Residue-level contacts at the interface:
Residue I255 in protein 2 is in contact with residue G8 in protein 1 (closest heavy-atom distance 3.1 Å).
Residue A252 in protein 2 is in contact with residue G8 in protein 1 (closest heavy-atom distance 3.6 Å).
Residue A252 in protein 2 interacts with residue K7 in protein 1 (closest heavy-atom distance 4.4 Å).
Residue P253 in protein 2 is in contact with residue Y13 in protein 1 (closest heavy-atom distance 3.4 Å).
Residue P234 in protein 2 interacts with residue Y13 in protein 1 (closest heavy-atom distance 3.7 Å).
Residue L47 in protein 2 interacts with residue I10 in protein 1 (closest heavy-atom distance 4.1 Å).
Residue V45 in protein 2 contacts residue I10 in protein 1 (closest heavy-atom distance 3.2 Å).
Residue A252 in protein 2 is in contact with residue Y13 in protein 1 (closest heavy-atom distance 4.2 Å).
Residue L126 in protein 2 interacts with residue L14 in protein 1 (closest heavy-atom distance 3.8 Å).
Residue V45 in protein 2 contacts residue G8 in protein 1 (closest heavy-atom distance 3.6 Å).
Residue H44 in protein 2 is in contact with residue G8 in protein 1 (closest heavy-atom distance 4.6 Å).
Residue I255 in protein 2 interacts with residue K7 in protein 1 (closest heavy-atom distance 4.0 Å).
Residue G127 in protein 2 contacts residue L14 in protein 1 (closest heavy-atom distance 3.2 Å).
Residue P129 in protein 2 is in contact with residue L14 in protein 1 (closest heavy-atom distance 4.5 Å).
Residue G127 in protein 2 is in contact with residue M15 in protein 1 (closest heavy-atom distance 3.1 Å).
Residue P129 in protein 2 is in contact with residue Y13 in protein 1 (closest heavy-atom distance 3.2 Å).
Residue L251 in protein 2 is in contact with residue I10 in protein 1 (closest heavy-atom distance 4.3 Å).
Residue V233 in protein 2 is in contact with residue Y13 in protein 1 (closest heavy-atom distance 4.2 Å).
Residue S46 in protein 2 interacts with residue I10 in protein 1 (closest heavy-atom distance 3.9 Å).
Residue I128 in protein 2 interacts with residue M15 in protein 1 (closest heavy-atom distance 3.5 Å).
Residue P234 in protein 2 is in contact with residue I10 in protein 1 (closest heavy-atom distance 3.8 Å).
Residue Q38 in protein 2 contacts residue L14 in protein 1 (closest heavy-atom distance 5.0 Å).
Residue M40 in protein 2 is in contact with residue L14 in protein 1 (closest heavy-atom distance 4.5 Å).
Residue I128 in protein 2 is in contact with residue L14 in protein 1 (closest heavy-atom distance 4.0 Å).
Residue G127 in protein 2 interacts with residue Y13 in protein 1 (closest heavy-atom distance 5.0 Å).
Residue H44 in protein 2 contacts residue L9 in protein 1 (closest heavy-atom distance 3.4 Å).
Residue D232 in protein 2 is in contact with residue Y13 in protein 1 (closest heavy-atom distance 3.3 Å).
Residue P253 in protein 2 interacts with residue K7 in protein 1 (closest heavy-atom distance 4.4 Å).
Residue A252 in protein 2 is in contact with residue L9 in protein 1 (closest heavy-atom distance 4.0 Å).
Residue H44 in protein 2 contacts residue D11 in protein 1 (closest heavy-atom distance 3.0 Å).
Residue M40 in protein 2 contacts residue I10 in protein 1 (closest heavy-atom distance 4.1 Å).
Residue M40 in protein 2 interacts with residue D11 in protein 1 (closest heavy-atom distance 3.6 Å).
Residue S43 in protein 2 is in contact with residue L9 in protein 1 (closest heavy-atom distance 3.3 Å).
Residue P129 in protein 2 is in contact with residue M15 in protein 1 (closest heavy-atom distance 3.8 Å).
Residue Y250 in protein 2 interacts with residue I10 in protein 1 (closest heavy-atom distance 4.1 Å).
Residue L126 in protein 2 contacts residue M15 in protein 1 (closest heavy-atom distance 3.0 Å).
Residue P253 in protein 2 interacts with residue G8 in protein 1 (closest heavy-atom distance 3.8 Å).
Residue H44 in protein 2 interacts with residue I10 in protein 1 (closest heavy-atom distance 2.8 Å).
Residue A252 in protein 2 interacts with residue I10 in protein 1 (closest heavy-atom distance 3.7 Å).
Residue V45 in protein 2 contacts residue L9 in protein 1 (closest heavy-atom distance 4.2 Å).

Sequence of protein 1:
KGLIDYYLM

Sequence of protein 2:
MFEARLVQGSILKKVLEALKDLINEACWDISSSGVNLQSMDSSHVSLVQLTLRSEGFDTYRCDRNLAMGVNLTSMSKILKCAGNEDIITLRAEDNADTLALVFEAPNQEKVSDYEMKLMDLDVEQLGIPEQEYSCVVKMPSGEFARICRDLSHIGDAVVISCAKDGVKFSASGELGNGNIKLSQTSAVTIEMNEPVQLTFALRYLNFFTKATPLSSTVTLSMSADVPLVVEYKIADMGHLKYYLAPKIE

The following describes two proteins that form a bound complex.